Sequence of protein 2:
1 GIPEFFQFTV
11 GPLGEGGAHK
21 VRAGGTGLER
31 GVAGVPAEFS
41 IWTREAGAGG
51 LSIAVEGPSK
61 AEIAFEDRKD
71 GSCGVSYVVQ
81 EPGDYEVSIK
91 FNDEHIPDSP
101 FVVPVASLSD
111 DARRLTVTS

Contacts between the two chains:
Residue A54 in protein 2 is in contact with residue S11 in protein 1 (closest heavy-atom distance 3.9 Å).
Residue K60 in protein 2 interacts with residue A10 in protein 1 (closest heavy-atom distance 4.0 Å).
Residue A54 in protein 2 interacts with residue S12 in protein 1 (closest heavy-atom distance 4.6 Å).
Residue V55 in protein 2 interacts with residue S12 in protein 1 (closest heavy-atom distance 4.3 Å).
Residue D84 in protein 2 is in contact with residue R8 in protein 1 (closest heavy-atom distance 4.4 Å).
Residue E56 in protein 2 contacts residue S11 in protein 1 (closest heavy-atom distance 4.4 Å).
Residue S52 in protein 2 interacts with residue I15 in protein 1 (closest heavy-atom distance 4.8 Å).
Residue G49 in protein 2 interacts with residue L17 in protein 1 (closest heavy-atom distance 3.2 Å).
Residue F91 in protein 2 is in contact with residue L17 in protein 1 (closest heavy-atom distance 3.5 Å).
Residue S59 in protein 2 interacts with residue V9 in protein 1 (closest heavy-atom distance 3.9 Å).
Residue V55 in protein 2 interacts with residue V13 in protein 1 (closest heavy-atom distance 4.4 Å).
Residue G57 in protein 2 interacts with residue R8 in protein 1 (closest heavy-atom distance 3.6 Å).
Residue G57 in protein 2 is in contact with residue V9 in protein 1 (closest heavy-atom distance 2.4 Å).
Residue V55 in protein 2 is in contact with residue S11 in protein 1 (closest heavy-atom distance 2.4 Å).
Residue K60 in protein 2 contacts residue V9 in protein 1 (closest heavy-atom distance 4.0 Å).
Residue I53 in protein 2 interacts with residue S12 in protein 1 (closest heavy-atom distance 4.2 Å).
Residue L51 in protein 2 contacts residue I15 in protein 1 (closest heavy-atom distance 3.2 Å).
Residue E56 in protein 2 interacts with residue K7 in protein 1 (closest heavy-atom distance 4.7 Å).
Residue S52 in protein 2 is in contact with residue V13 in protein 1 (closest heavy-atom distance 4.5 Å).
Residue G50 in protein 2 contacts residue T16 in protein 1 (closest heavy-atom distance 3.8 Å).
Residue I53 in protein 2 contacts residue F14 in protein 1 (closest heavy-atom distance 3.3 Å).
Residue L51 in protein 2 contacts residue F14 in protein 1 (closest heavy-atom distance 3.2 Å).
Residue E56 in protein 2 contacts residue R8 in protein 1 (closest heavy-atom distance 2.8 Å).
Residue E56 in protein 2 is in contact with residue A10 in protein 1 (closest heavy-atom distance 4.4 Å).
Residue I63 in protein 2 interacts with residue V13 in protein 1 (closest heavy-atom distance 3.8 Å).
Residue P58 in protein 2 contacts residue V9 in protein 1 (closest heavy-atom distance 3.2 Å).
Residue A61 in protein 2 interacts with residue S11 in protein 1 (closest heavy-atom distance 4.5 Å).
Residue K60 in protein 2 contacts residue S11 in protein 1 (closest heavy-atom distance 3.8 Å).
Residue L51 in protein 2 interacts with residue T16 in protein 1 (closest heavy-atom distance 4.2 Å).
Residue S52 in protein 2 is in contact with residue F14 in protein 1 (closest heavy-atom distance 3.6 Å).
Residue A48 in protein 2 is in contact with residue P19 in protein 1 (closest heavy-atom distance 4.4 Å).
Residue G49 in protein 2 contacts residue T16 in protein 1 (closest heavy-atom distance 2.9 Å).
Residue G57 in protein 2 is in contact with residue A10 in protein 1 (closest heavy-atom distance 4.0 Å).
Residue I53 in protein 2 is in contact with residue S11 in protein 1 (closest heavy-atom distance 4.9 Å).
Residue E56 in protein 2 interacts with residue V9 in protein 1 (closest heavy-atom distance 3.9 Å).
Residue A48 in protein 2 interacts with residue L17 in protein 1 (closest heavy-atom distance 3.9 Å).
Residue E86 in protein 2 contacts residue R8 in protein 1 (closest heavy-atom distance 3.0 Å).
Residue I53 in protein 2 contacts residue V13 in protein 1 (closest heavy-atom distance 2.5 Å).
Residue V55 in protein 2 interacts with residue A10 in protein 1 (closest heavy-atom distance 4.0 Å).
Residue F65 in protein 2 contacts residue I15 in protein 1 (closest heavy-atom distance 4.5 Å).
Residue T43 in protein 2 interacts with residue L17 in protein 1 (closest heavy-atom distance 4.3 Å).
Residue P58 in protein 2 is in contact with residue R8 in protein 1 (closest heavy-atom distance 3.5 Å).
Residue G50 in protein 2 is in contact with residue I15 in protein 1 (closest heavy-atom distance 4.4 Å).
Residue A54 in protein 2 contacts residue V13 in protein 1 (closest heavy-atom distance 4.5 Å).
Residue G50 in protein 2 is in contact with residue L17 in protein 1 (closest heavy-atom distance 4.5 Å).
Residue G49 in protein 2 is in contact with residue A18 in protein 1 (closest heavy-atom distance 5.0 Å).
Residue I53 in protein 2 interacts with residue I15 in protein 1 (closest heavy-atom distance 4.9 Å).

These two protein chains interact to form a complex.

Sequence of protein 1:
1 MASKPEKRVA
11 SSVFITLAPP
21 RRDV